Interface contacts:
Residue T370 in protein 2 is in contact with residue L2 in protein 1 (closest heavy-atom distance 3.9 Å).
Residue F198 in protein 2 interacts with residue S8 in protein 1 (closest heavy-atom distance 4.2 Å).
Residue M338 in protein 2 interacts with residue L2 in protein 1 (closest heavy-atom distance 4.5 Å).
Residue F336 in protein 2 contacts residue M1 in protein 1 (closest heavy-atom distance 4.0 Å).
Residue L473 in protein 2 contacts residue L7 in protein 1 (closest heavy-atom distance 3.6 Å).
Residue I202 in protein 2 is in contact with residue E4 in protein 1 (closest heavy-atom distance 4.8 Å).
Residue L473 in protein 2 interacts with residue L10 in protein 1 (closest heavy-atom distance 3.6 Å).
Residue F492 in protein 2 contacts residue M1 in protein 1 (closest heavy-atom distance 4.3 Å).
Residue I470 in protein 2 interacts with residue Y6 in protein 1 (closest heavy-atom distance 3.7 Å).
Residue I377 in protein 2 contacts residue L2 in protein 1 (closest heavy-atom distance 3.9 Å).
Residue Y477 in protein 2 interacts with residue L10 in protein 1 (closest heavy-atom distance 4.3 Å).
Residue Y199 in protein 2 interacts with residue G5 in protein 1 (closest heavy-atom distance 3.8 Å).
Residue F195 in protein 2 contacts residue G9 in protein 1 (closest heavy-atom distance 4.0 Å).
Residue Y86 in protein 2 is in contact with residue M1 in protein 1 (closest heavy-atom distance 2.3 Å).
Residue A180 in protein 2 contacts residue Y12 in protein 1 (closest heavy-atom distance 4.4 Å).
Residue I470 in protein 2 is in contact with residue S3 in protein 1 (closest heavy-atom distance 3.7 Å).
Residue T191 in protein 2 contacts residue Y12 in protein 1 (closest heavy-atom distance 4.6 Å).
Residue Y199 in protein 2 interacts with residue Y6 in protein 1 (closest heavy-atom distance 4.0 Å).
Residue F195 in protein 2 contacts residue Y12 in protein 1 (closest heavy-atom distance 3.3 Å).
Residue F493 in protein 2 contacts residue M1 in protein 1 (closest heavy-atom distance 4.0 Å).
Residue I470 in protein 2 is in contact with residue L7 in protein 1 (closest heavy-atom distance 3.8 Å).
Residue S469 in protein 2 interacts with residue L7 in protein 1 (closest heavy-atom distance 3.8 Å).
Residue K384 in protein 2 is in contact with residue Y6 in protein 1 (closest heavy-atom distance 4.7 Å).
Residue Y477 in protein 2 is in contact with residue E11 in protein 1 (closest heavy-atom distance 4.3 Å).
Residue Q485 in protein 2 interacts with residue E11 in protein 1 (closest heavy-atom distance 3.2 Å).
Residue M489 in protein 2 interacts with residue S8 in protein 1 (closest heavy-atom distance 4.1 Å).
Residue L210 in protein 2 interacts with residue L2 in protein 1 (closest heavy-atom distance 4.9 Å).
Residue Y477 in protein 2 interacts with residue L7 in protein 1 (closest heavy-atom distance 4.9 Å).
Residue F493 in protein 2 contacts residue E4 in protein 1 (closest heavy-atom distance 4.5 Å).
Residue Y335 in protein 2 interacts with residue L2 in protein 1 (closest heavy-atom distance 3.0 Å).
Residue I202 in protein 2 contacts residue G5 in protein 1 (closest heavy-atom distance 3.8 Å).
Residue N196 in protein 2 contacts residue N14 in protein 1 (closest heavy-atom distance 3.5 Å).
Residue E465 in protein 2 is in contact with residue M1 in protein 1 (closest heavy-atom distance 4.1 Å).
Residue T176 in protein 2 interacts with residue S8 in protein 1 (closest heavy-atom distance 4.0 Å).
Residue K172 in protein 2 is in contact with residue E4 in protein 1 (closest heavy-atom distance 3.3 Å).
Residue Y335 in protein 2 interacts with residue S3 in protein 1 (closest heavy-atom distance 4.7 Å).
Residue S469 in protein 2 is in contact with residue S3 in protein 1 (closest heavy-atom distance 3.3 Å).
Residue D373 in protein 2 interacts with residue L2 in protein 1 (closest heavy-atom distance 4.6 Å).
Residue R192 in protein 2 contacts residue Y12 in protein 1 (closest heavy-atom distance 3.6 Å).
Residue F492 in protein 2 interacts with residue L7 in protein 1 (closest heavy-atom distance 3.9 Å).
Residue D385 in protein 2 contacts residue Y6 in protein 1 (closest heavy-atom distance 3.6 Å).
Residue E474 in protein 2 contacts residue L10 in protein 1 (closest heavy-atom distance 4.0 Å).
Residue A374 in protein 2 contacts residue L2 in protein 1 (closest heavy-atom distance 3.8 Å).
Residue Y199 in protein 2 contacts residue N14 in protein 1 (closest heavy-atom distance 3.6 Å).
Residue Y52 in protein 2 is in contact with residue L2 in protein 1 (closest heavy-atom distance 3.3 Å).
Residue R48 in protein 2 contacts residue E4 in protein 1 (closest heavy-atom distance 2.7 Å).
Residue F195 in protein 2 interacts with residue S8 in protein 1 (closest heavy-atom distance 4.1 Å).
Residue I381 in protein 2 is in contact with residue Y6 in protein 1 (closest heavy-atom distance 3.7 Å).
Residue F195 in protein 2 interacts with residue N14 in protein 1 (closest heavy-atom distance 3.3 Å).
Residue Y335 in protein 2 is in contact with residue M1 in protein 1 (closest heavy-atom distance 3.7 Å).
Residue M489 in protein 2 is in contact with residue L7 in protein 1 (closest heavy-atom distance 3.8 Å).
Residue E465 in protein 2 contacts residue S3 in protein 1 (closest heavy-atom distance 2.6 Å).
Residue E465 in protein 2 is in contact with residue L2 in protein 1 (closest heavy-atom distance 3.1 Å).
Residue Y86 in protein 2 is in contact with residue E4 in protein 1 (closest heavy-atom distance 2.8 Å).
Residue S496 in protein 2 is in contact with residue M1 in protein 1 (closest heavy-atom distance 3.5 Å).
Residue K184 in protein 2 is in contact with residue Y12 in protein 1 (closest heavy-atom distance 4.1 Å).
Residue W332 in protein 2 contacts residue M1 in protein 1 (closest heavy-atom distance 3.5 Å).
Residue Y52 in protein 2 is in contact with residue M1 in protein 1 (closest heavy-atom distance 3.0 Å).
Residue I470 in protein 2 is in contact with residue L10 in protein 1 (closest heavy-atom distance 4.1 Å).
Residue M82 in protein 2 contacts residue M1 in protein 1 (closest heavy-atom distance 4.8 Å).

Sequence of protein 2:
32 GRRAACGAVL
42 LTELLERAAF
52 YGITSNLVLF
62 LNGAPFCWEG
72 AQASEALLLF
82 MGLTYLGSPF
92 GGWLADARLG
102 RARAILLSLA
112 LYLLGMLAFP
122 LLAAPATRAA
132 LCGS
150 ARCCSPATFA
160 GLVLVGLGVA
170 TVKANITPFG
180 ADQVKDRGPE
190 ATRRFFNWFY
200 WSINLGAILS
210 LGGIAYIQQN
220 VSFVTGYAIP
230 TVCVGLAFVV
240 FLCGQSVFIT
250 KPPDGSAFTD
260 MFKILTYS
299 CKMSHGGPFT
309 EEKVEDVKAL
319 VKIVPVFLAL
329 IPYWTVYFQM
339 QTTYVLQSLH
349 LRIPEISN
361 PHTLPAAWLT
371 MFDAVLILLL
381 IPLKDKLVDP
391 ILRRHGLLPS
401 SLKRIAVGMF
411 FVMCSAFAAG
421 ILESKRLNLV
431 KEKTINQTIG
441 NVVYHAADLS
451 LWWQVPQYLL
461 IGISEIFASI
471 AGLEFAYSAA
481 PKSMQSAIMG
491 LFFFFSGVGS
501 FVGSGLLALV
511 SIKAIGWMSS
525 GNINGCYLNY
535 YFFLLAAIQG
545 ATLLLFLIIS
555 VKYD

These two protein chains interact to form a complex.

Sequence of protein 1:
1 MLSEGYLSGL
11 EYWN